These two protein chains interact to form a complex.

Contacts between the two chains:
Residue V144 in the first protein is in contact with residue G149 in the second protein (closest heavy-atom distance 3.2 Å).
Residue W195 in the first protein contacts residue R228 in the second protein (closest heavy-atom distance 3.5 Å).
Residue F143 in the first protein is in contact with residue L153 in the second protein (closest heavy-atom distance 4.0 Å).
Residue P197 in the first protein contacts residue L235 in the second protein (closest heavy-atom distance 4.6 Å).
Residue V141 in the first protein is in contact with residue V123 in the second protein (closest heavy-atom distance 4.6 Å).
Residue H207 in the first protein interacts with residue V156 in the second protein (closest heavy-atom distance 3.8 Å).
Residue A136 in the first protein contacts residue V156 in the second protein (closest heavy-atom distance 3.7 Å).
Residue H207 in the first protein interacts with residue K155 in the second protein (closest heavy-atom distance 4.0 Å).
Residue D204 in the first protein interacts with residue T236 in the second protein (closest heavy-atom distance 4.5 Å).
Residue P190 in the first protein interacts with residue K162 in the second protein (closest heavy-atom distance 3.7 Å).
Residue F147 in the first protein is in contact with residue E152 in the second protein (closest heavy-atom distance 3.6 Å).
Residue A136 in the first protein is in contact with residue L153 in the second protein (closest heavy-atom distance 4.2 Å).
Residue P198 in the first protein interacts with residue D225 in the second protein (closest heavy-atom distance 4.6 Å).
Residue L132 in the first protein interacts with residue V156 in the second protein (closest heavy-atom distance 4.2 Å).
Residue F143 in the first protein is in contact with residue E152 in the second protein (closest heavy-atom distance 3.0 Å).
Residue A185 in the first protein interacts with residue Y233 in the second protein (closest heavy-atom distance 3.9 Å).
Residue Q257 in the first protein contacts residue P269 in the second protein (closest heavy-atom distance 4.4 Å).
Residue P140 in the first protein contacts residue L127 in the second protein (closest heavy-atom distance 4.6 Å).
Residue V133 in the first protein contacts residue V156 in the second protein (closest heavy-atom distance 4.0 Å).
Residue P140 in the first protein is in contact with residue L153 in the second protein (closest heavy-atom distance 4.2 Å).
Residue F143 in the first protein interacts with residue V156 in the second protein (closest heavy-atom distance 4.2 Å).
Residue P198 in the first protein is in contact with residue R228 in the second protein (closest heavy-atom distance 3.5 Å).
Residue P176 in the first protein is in contact with residue A273 in the second protein (closest heavy-atom distance 3.6 Å).
Residue V144 in the first protein contacts residue V123 in the second protein (closest heavy-atom distance 3.6 Å).
Residue R199 in the first protein is in contact with residue P222 in the second protein (closest heavy-atom distance 3.7 Å).
Residue W195 in the first protein is in contact with residue P234 in the second protein (closest heavy-atom distance 3.6 Å).
Residue V141 in the first protein interacts with residue S120 in the second protein (closest heavy-atom distance 4.0 Å).
Residue K240 in the first protein is in contact with residue T239 in the second protein (closest heavy-atom distance 3.9 Å).
Residue K182 in the first protein interacts with residue Y233 in the second protein (closest heavy-atom distance 3.6 Å).
Residue R199 in the first protein interacts with residue D224 in the second protein (closest heavy-atom distance 4.0 Å).
Residue D204 in the first protein contacts residue G242 in the second protein (closest heavy-atom distance 4.1 Å).
Residue F147 in the first protein is in contact with residue R148 in the second protein (closest heavy-atom distance 3.5 Å).
Residue H207 in the first protein is in contact with residue E152 in the second protein (closest heavy-atom distance 4.1 Å).
Residue W195 in the first protein interacts with residue Y233 in the second protein (closest heavy-atom distance 3.6 Å).
Residue Y218 in the first protein contacts residue D224 in the second protein (closest heavy-atom distance 3.3 Å).
Residue E137 in the first protein is in contact with residue S157 in the second protein (closest heavy-atom distance 4.4 Å).
Residue F147 in the first protein contacts residue G149 in the second protein (closest heavy-atom distance 3.6 Å).
Residue K240 in the first protein interacts with residue T243 in the second protein (closest heavy-atom distance 4.6 Å).
Residue G177 in the first protein contacts residue R276 in the second protein (closest heavy-atom distance 4.0 Å).
Residue P197 in the first protein interacts with residue T236 in the second protein (closest heavy-atom distance 3.5 Å).
Residue N200 in the first protein contacts residue E238 in the second protein (closest heavy-atom distance 3.4 Å).
Residue V144 in the first protein contacts residue N146 in the second protein (closest heavy-atom distance 4.0 Å).
Residue K180 in the first protein contacts residue R276 in the second protein (closest heavy-atom distance 4.1 Å).
Residue D204 in the first protein is in contact with residue T243 in the second protein (closest heavy-atom distance 3.2 Å).
Residue K240 in the first protein interacts with residue G241 in the second protein (closest heavy-atom distance 4.4 Å).
Residue D215 in the first protein interacts with residue R228 in the second protein (closest heavy-atom distance 3.1 Å).
Residue D216 in the first protein contacts residue L227 in the second protein (closest heavy-atom distance 4.3 Å).
Residue V141 in the first protein interacts with residue L119 in the second protein (closest heavy-atom distance 3.8 Å).
Residue V144 in the first protein is in contact with residue L153 in the second protein (closest heavy-atom distance 3.7 Å).
Residue P198 in the first protein is in contact with residue D224 in the second protein (closest heavy-atom distance 3.9 Å).
Residue P176 in the first protein contacts residue A270 in the second protein (closest heavy-atom distance 4.0 Å).
Residue T193 in the first protein interacts with residue K162 in the second protein (closest heavy-atom distance 3.8 Å).
Residue W220 in the first protein contacts residue D224 in the second protein (closest heavy-atom distance 4.2 Å).
Residue S181 in the first protein is in contact with residue Y233 in the second protein (closest heavy-atom distance 3.0 Å).
Residue V144 in the first protein is in contact with residue L150 in the second protein (closest heavy-atom distance 3.9 Å).
Residue R145 in the first protein interacts with residue L119 in the second protein (closest heavy-atom distance 4.2 Å).
Residue V144 in the first protein interacts with residue L119 in the second protein (closest heavy-atom distance 4.7 Å).
Residue K240 in the first protein is in contact with residue E238 in the second protein (closest heavy-atom distance 3.0 Å).
Residue K240 in the first protein interacts with residue G242 in the second protein (closest heavy-atom distance 3.8 Å).
Residue P140 in the first protein interacts with residue V123 in the second protein (closest heavy-atom distance 3.5 Å).

Sequence of the first protein:
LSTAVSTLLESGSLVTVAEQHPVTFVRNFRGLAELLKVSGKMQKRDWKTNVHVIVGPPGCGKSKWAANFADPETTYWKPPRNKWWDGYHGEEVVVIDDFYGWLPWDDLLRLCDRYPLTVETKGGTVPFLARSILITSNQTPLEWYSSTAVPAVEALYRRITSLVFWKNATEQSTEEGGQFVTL

Sequence of the second protein:
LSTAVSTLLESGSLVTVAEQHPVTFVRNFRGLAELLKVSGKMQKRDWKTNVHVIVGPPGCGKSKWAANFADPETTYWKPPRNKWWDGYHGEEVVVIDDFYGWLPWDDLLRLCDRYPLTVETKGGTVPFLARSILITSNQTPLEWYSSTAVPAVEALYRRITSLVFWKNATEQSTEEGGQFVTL